This data describes a binding interaction between two proteins.

Sequence of the second protein:
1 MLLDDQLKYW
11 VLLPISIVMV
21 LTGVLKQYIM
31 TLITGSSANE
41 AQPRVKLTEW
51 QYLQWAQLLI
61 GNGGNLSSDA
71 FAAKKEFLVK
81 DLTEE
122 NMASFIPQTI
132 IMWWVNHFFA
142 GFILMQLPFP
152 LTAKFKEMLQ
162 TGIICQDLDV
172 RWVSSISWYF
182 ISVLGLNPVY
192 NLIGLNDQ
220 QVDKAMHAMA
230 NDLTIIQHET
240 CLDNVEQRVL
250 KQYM

Interface contacts:
Residue L265 in the first protein is in contact with residue Y252 in the second protein (closest heavy-atom distance 3.4 Å).
Residue L161 in the first protein is in contact with residue Q54 in the second protein (closest heavy-atom distance 3.5 Å).
Residue F159 in the first protein contacts residue Q51 in the second protein (closest heavy-atom distance 3.2 Å).
Residue L265 in the first protein contacts residue L249 in the second protein (closest heavy-atom distance 3.8 Å).
Residue K158 in the first protein contacts residue T48 in the second protein (closest heavy-atom distance 3.8 Å).
Residue W244 in the first protein contacts residue V248 in the second protein (closest heavy-atom distance 3.7 Å).
Residue L161 in the first protein is in contact with residue W55 in the second protein (closest heavy-atom distance 3.5 Å).
Residue E235 in the first protein interacts with residue Q251 in the second protein (closest heavy-atom distance 3.2 Å).
Residue Q188 in the first protein is in contact with residue K74 in the second protein (closest heavy-atom distance 2.9 Å).
Residue D122 in the first protein is in contact with residue N39 in the second protein (closest heavy-atom distance 3.8 Å).
Residue Q188 in the first protein is in contact with residue W55 in the second protein (closest heavy-atom distance 2.7 Å).
Residue L265 in the first protein is in contact with residue M253 in the second protein (closest heavy-atom distance 3.8 Å).
Residue R232 in the first protein is in contact with residue N65 in the second protein (closest heavy-atom distance 3.6 Å).
Residue R232 in the first protein is in contact with residue C240 in the second protein (closest heavy-atom distance 3.4 Å).
Residue N229 in the first protein interacts with residue L241 in the second protein (closest heavy-atom distance 3.6 Å).
Residue L231 in the first protein interacts with residue E245 in the second protein (closest heavy-atom distance 3.7 Å).
Residue K228 in the first protein is in contact with residue V244 in the second protein (closest heavy-atom distance 3.6 Å).
Residue C191 in the first protein is in contact with residue N62 in the second protein (closest heavy-atom distance 2.9 Å).
Residue F159 in the first protein is in contact with residue R44 in the second protein (closest heavy-atom distance 3.6 Å).
Residue E235 in the first protein is in contact with residue V244 in the second protein (closest heavy-atom distance 3.4 Å).
Residue E187 in the first protein contacts residue L66 in the second protein (closest heavy-atom distance 3.3 Å).
Residue V234 in the first protein interacts with residue Y252 in the second protein (closest heavy-atom distance 2.4 Å).
Residue F159 in the first protein interacts with residue L47 in the second protein (closest heavy-atom distance 3.7 Å).
Residue L117 in the first protein is in contact with residue R44 in the second protein (closest heavy-atom distance 3.0 Å).
Residue Y126 in the first protein contacts residue R44 in the second protein (closest heavy-atom distance 3.8 Å).
Residue E120 in the first protein contacts residue Q42 in the second protein (closest heavy-atom distance 3.0 Å).
Residue F123 in the first protein is in contact with residue L47 in the second protein (closest heavy-atom distance 3.8 Å).
Residue E187 in the first protein interacts with residue K74 in the second protein (closest heavy-atom distance 3.8 Å).
Residue D157 in the first protein interacts with residue Y52 in the second protein (closest heavy-atom distance 2.5 Å).
Residue L190 in the first protein contacts residue N65 in the second protein (closest heavy-atom distance 3.1 Å).
Residue K158 in the first protein is in contact with residue R44 in the second protein (closest heavy-atom distance 3.4 Å).
Residue L161 in the first protein interacts with residue Q51 in the second protein (closest heavy-atom distance 3.6 Å).
Residue Y119 in the first protein is in contact with residue P43 in the second protein (closest heavy-atom distance 3.5 Å).
Residue P194 in the first protein is in contact with residue N65 in the second protein (closest heavy-atom distance 3.4 Å).
Residue L262 in the first protein interacts with residue E245 in the second protein (closest heavy-atom distance 3.5 Å).
Residue T121 in the first protein contacts residue Q42 in the second protein (closest heavy-atom distance 3.4 Å).
Residue F123 in the first protein contacts residue Q51 in the second protein (closest heavy-atom distance 3.3 Å).
Residue E120 in the first protein interacts with residue A41 in the second protein (closest heavy-atom distance 3.1 Å).
Residue L117 in the first protein contacts residue P43 in the second protein (closest heavy-atom distance 3.6 Å).
Residue T121 in the first protein interacts with residue L47 in the second protein (closest heavy-atom distance 3.7 Å).
Residue R256 in the first protein interacts with residue E245 in the second protein (closest heavy-atom distance 2.5 Å).
Residue Y184 in the first protein is in contact with residue K74 in the second protein (closest heavy-atom distance 3.2 Å).
Residue F200 in the first protein interacts with residue N65 in the second protein (closest heavy-atom distance 3.5 Å).
Residue R232 in the first protein is in contact with residue L241 in the second protein (closest heavy-atom distance 3.7 Å).
Residue E235 in the first protein interacts with residue R247 in the second protein (closest heavy-atom distance 2.7 Å).
Residue L161 in the first protein is in contact with residue L58 in the second protein (closest heavy-atom distance 3.8 Å).
Residue P160 in the first protein interacts with residue W55 in the second protein (closest heavy-atom distance 3.6 Å).
Residue E238 in the first protein is in contact with residue Y252 in the second protein (closest heavy-atom distance 3.6 Å).
Residue C191 in the first protein contacts residue L66 in the second protein (closest heavy-atom distance 3.6 Å).
Residue F159 in the first protein is in contact with residue T48 in the second protein (closest heavy-atom distance 3.5 Å).
Residue C191 in the first protein is in contact with residue L59 in the second protein (closest heavy-atom distance 3.8 Å).
Residue P194 in the first protein interacts with residue N62 in the second protein (closest heavy-atom distance 3.6 Å).
Residue K269 in the first protein interacts with residue Y252 in the second protein (closest heavy-atom distance 3.7 Å).
Residue P160 in the first protein interacts with residue Y52 in the second protein (closest heavy-atom distance 3.6 Å).
Residue E187 in the first protein interacts with residue A70 in the second protein (closest heavy-atom distance 3.4 Å).
Residue L231 in the first protein contacts residue V248 in the second protein (closest heavy-atom distance 3.3 Å).
Residue K228 in the first protein interacts with residue L241 in the second protein (closest heavy-atom distance 3.2 Å).
Residue D261 in the first protein interacts with residue L249 in the second protein (closest heavy-atom distance 3.3 Å).
Residue D122 in the first protein is in contact with residue E40 in the second protein (closest heavy-atom distance 3.4 Å).
Residue P160 in the first protein contacts residue Q51 in the second protein (closest heavy-atom distance 2.4 Å).

Sequence of the first protein:
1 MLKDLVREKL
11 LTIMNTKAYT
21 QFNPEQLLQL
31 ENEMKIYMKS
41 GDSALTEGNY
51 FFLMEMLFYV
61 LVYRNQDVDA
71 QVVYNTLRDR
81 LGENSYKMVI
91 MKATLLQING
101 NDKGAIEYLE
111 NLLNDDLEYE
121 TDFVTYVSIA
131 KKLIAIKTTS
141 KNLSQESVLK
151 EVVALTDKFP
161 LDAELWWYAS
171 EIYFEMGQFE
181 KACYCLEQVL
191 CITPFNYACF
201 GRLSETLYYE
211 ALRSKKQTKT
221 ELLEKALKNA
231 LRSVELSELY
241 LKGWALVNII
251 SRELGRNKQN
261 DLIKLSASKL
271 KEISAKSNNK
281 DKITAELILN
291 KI